Sequence of the second protein:
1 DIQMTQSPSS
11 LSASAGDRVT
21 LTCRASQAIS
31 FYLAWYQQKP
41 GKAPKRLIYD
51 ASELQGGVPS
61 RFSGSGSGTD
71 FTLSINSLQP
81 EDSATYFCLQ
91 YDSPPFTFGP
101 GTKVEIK

The following describes two proteins that form a bound complex.

Interface contacts:
Residue H1202 in the first protein interacts with residue R24 in the second protein (closest heavy-atom distance 3.0 Å).
Residue K1152 in the first protein contacts residue T5 in the second protein (closest heavy-atom distance 3.4 Å).
Residue D1123 in the first protein contacts residue R24 in the second protein (closest heavy-atom distance 4.8 Å).
Residue Y1205 in the first protein interacts with residue R24 in the second protein (closest heavy-atom distance 4.3 Å).
Residue T1201 in the first protein interacts with residue T69 in the second protein (closest heavy-atom distance 2.9 Å).
Residue T1201 in the first protein contacts residue D70 in the second protein (closest heavy-atom distance 3.6 Å).
Residue S953 in the first protein interacts with residue S10 in the second protein (closest heavy-atom distance 3.9 Å).

Sequence of the first protein:
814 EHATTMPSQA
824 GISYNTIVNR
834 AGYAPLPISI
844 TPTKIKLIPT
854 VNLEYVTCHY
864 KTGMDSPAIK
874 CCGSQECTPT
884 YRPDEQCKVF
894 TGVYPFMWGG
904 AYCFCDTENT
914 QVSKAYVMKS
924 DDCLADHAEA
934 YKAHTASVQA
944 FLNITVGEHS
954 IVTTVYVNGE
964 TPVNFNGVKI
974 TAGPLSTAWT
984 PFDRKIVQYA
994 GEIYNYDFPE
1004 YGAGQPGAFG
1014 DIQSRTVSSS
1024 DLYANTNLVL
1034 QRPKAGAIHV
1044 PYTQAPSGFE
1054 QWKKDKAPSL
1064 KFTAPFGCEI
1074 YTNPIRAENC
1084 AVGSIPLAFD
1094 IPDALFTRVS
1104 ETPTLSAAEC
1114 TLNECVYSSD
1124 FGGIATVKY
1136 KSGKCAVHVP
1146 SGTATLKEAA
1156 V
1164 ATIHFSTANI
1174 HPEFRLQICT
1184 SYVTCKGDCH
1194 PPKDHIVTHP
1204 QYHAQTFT